Sequence of the first protein:
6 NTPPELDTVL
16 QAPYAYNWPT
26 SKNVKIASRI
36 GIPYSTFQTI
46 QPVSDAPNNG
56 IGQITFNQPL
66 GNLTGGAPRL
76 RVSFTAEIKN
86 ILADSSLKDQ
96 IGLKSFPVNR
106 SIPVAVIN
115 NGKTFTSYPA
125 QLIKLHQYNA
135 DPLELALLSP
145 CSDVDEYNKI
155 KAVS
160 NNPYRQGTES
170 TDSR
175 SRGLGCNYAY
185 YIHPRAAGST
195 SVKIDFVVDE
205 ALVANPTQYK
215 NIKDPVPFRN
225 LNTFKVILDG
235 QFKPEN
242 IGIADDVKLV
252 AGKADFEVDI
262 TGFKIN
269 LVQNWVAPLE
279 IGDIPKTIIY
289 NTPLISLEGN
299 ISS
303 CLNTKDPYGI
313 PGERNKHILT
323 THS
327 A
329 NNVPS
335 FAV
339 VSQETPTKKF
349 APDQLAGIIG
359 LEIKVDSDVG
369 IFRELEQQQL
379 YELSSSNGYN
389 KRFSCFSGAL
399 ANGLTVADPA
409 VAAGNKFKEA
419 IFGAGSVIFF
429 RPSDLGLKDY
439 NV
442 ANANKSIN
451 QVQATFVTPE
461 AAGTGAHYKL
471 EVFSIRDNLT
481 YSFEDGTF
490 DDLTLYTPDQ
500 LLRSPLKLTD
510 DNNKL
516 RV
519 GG

This data describes a binding interaction between two proteins.

Sequence of the second protein:
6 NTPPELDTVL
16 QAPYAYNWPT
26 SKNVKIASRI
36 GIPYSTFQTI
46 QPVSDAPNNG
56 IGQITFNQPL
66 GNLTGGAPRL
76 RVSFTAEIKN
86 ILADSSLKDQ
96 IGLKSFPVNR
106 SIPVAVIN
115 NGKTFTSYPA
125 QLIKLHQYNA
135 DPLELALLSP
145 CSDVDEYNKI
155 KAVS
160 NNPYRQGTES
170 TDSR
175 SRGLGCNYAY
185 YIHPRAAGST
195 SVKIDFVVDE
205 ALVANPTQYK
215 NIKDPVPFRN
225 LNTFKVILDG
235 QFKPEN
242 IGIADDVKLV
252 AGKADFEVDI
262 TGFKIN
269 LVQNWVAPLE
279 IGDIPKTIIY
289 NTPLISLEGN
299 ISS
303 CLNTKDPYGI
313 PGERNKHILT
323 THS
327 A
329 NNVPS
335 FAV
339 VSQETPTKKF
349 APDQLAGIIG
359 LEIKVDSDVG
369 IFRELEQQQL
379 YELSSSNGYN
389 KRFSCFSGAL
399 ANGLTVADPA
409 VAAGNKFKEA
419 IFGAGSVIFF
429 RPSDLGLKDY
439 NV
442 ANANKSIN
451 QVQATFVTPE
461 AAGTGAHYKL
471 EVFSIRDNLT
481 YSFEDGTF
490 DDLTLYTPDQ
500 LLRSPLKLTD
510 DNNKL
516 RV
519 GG

Residue-level contacts at the interface:
Residue K506 in the first protein is in contact with residue L15 in the second protein (closest heavy-atom distance 3.0 Å).
Residue Y19 in the first protein contacts residue K513 in the second protein (closest heavy-atom distance 3.1 Å).
Residue N28 in the first protein contacts residue R516 in the second protein (closest heavy-atom distance 2.9 Å).
Residue T487 in the first protein is in contact with residue N6 in the second protein (closest heavy-atom distance 3.1 Å).
Residue D12 in the first protein contacts residue I31 in the second protein (closest heavy-atom distance 3.0 Å).
Residue I31 in the first protein interacts with residue Y495 in the second protein (closest heavy-atom distance 3.3 Å).
Residue Q165 in the first protein contacts residue T403 in the second protein (closest heavy-atom distance 3.0 Å).
Residue K30 in the first protein contacts residue R516 in the second protein (closest heavy-atom distance 3.2 Å).
Residue T13 in the first protein interacts with residue I31 in the second protein (closest heavy-atom distance 3.2 Å).
Residue Y39 in the first protein is in contact with residue D432 in the second protein (closest heavy-atom distance 2.9 Å).
Residue Q165 in the first protein is in contact with residue N400 in the second protein (closest heavy-atom distance 3.0 Å).
Residue R34 in the first protein is in contact with residue R429 in the second protein (closest heavy-atom distance 3.3 Å).
Residue D485 in the first protein contacts residue N6 in the second protein (closest heavy-atom distance 2.8 Å).
Residue P504 in the first protein interacts with residue L15 in the second protein (closest heavy-atom distance 2.9 Å).
Residue Y39 in the first protein is in contact with residue S384 in the second protein (closest heavy-atom distance 3.4 Å).
Residue K506 in the first protein contacts residue A17 in the second protein (closest heavy-atom distance 3.2 Å).
Residue S503 in the first protein contacts residue T13 in the second protein (closest heavy-atom distance 2.7 Å).
Residue Y184 in the first protein interacts with residue G401 in the second protein (closest heavy-atom distance 3.0 Å).
Residue D203 in the first protein interacts with residue Q377 in the second protein (closest heavy-atom distance 3.1 Å).
Residue W23 in the first protein interacts with residue P283 in the second protein (closest heavy-atom distance 3.4 Å).
Residue Q16 in the first protein contacts residue I35 in the second protein (closest heavy-atom distance 3.0 Å).
Residue L92 in the first protein contacts residue L402 in the second protein (closest heavy-atom distance 3.4 Å).
Residue N22 in the first protein contacts residue L514 in the second protein (closest heavy-atom distance 3.0 Å).
Residue R76 in the first protein interacts with residue E374 in the second protein (closest heavy-atom distance 2.9 Å).
Residue A32 in the first protein contacts residue G520 in the second protein (closest heavy-atom distance 3.1 Å).
Residue R173 in the first protein interacts with residue Y379 in the second protein (closest heavy-atom distance 3.3 Å).
Residue L269 in the first protein contacts residue Q377 in the second protein (closest heavy-atom distance 3.4 Å).
Residue N181 in the first protein interacts with residue Q376 in the second protein (closest heavy-atom distance 3.0 Å).
Residue Y184 in the first protein is in contact with residue L398 in the second protein (closest heavy-atom distance 2.7 Å).
Residue Q16 in the first protein is in contact with residue S33 in the second protein (closest heavy-atom distance 2.8 Å).
Residue P24 in the first protein contacts residue I287 in the second protein (closest heavy-atom distance 2.8 Å).
Residue G166 in the first protein interacts with residue Y151 in the second protein (closest heavy-atom distance 3.0 Å).
Residue R34 in the first protein interacts with residue G520 in the second protein (closest heavy-atom distance 3.3 Å).
Residue S40 in the first protein contacts residue L433 in the second protein (closest heavy-atom distance 3.0 Å).
Residue A20 in the first protein contacts residue D218 in the second protein (closest heavy-atom distance 3.4 Å).
Residue G166 in the first protein interacts with residue A399 in the second protein (closest heavy-atom distance 3.3 Å).
Residue A32 in the first protein is in contact with residue N443 in the second protein (closest heavy-atom distance 3.1 Å).
Residue Y21 in the first protein interacts with residue W273 in the second protein (closest heavy-atom distance 2.9 Å).
Residue T170 in the first protein interacts with residue N160 in the second protein (closest heavy-atom distance 2.9 Å).
Residue E278 in the first protein is in contact with residue L501 in the second protein (closest heavy-atom distance 3.3 Å).
Residue S33 in the first protein interacts with residue A442 in the second protein (closest heavy-atom distance 2.7 Å).
Residue Y39 in the first protein is in contact with residue E372 in the second protein (closest heavy-atom distance 3.0 Å).
Residue Y495 in the first protein interacts with residue L11 in the second protein (closest heavy-atom distance 3.2 Å).
Residue G179 in the first protein interacts with residue S392 in the second protein (closest heavy-atom distance 2.7 Å).
Residue A20 in the first protein interacts with residue P219 in the second protein (closest heavy-atom distance 3.2 Å).
Residue Q165 in the first protein contacts residue G401 in the second protein (closest heavy-atom distance 3.4 Å).
Residue Y185 in the first protein interacts with residue I312 in the second protein (closest heavy-atom distance 3.4 Å).
Residue Y19 in the first protein is in contact with residue R516 in the second protein (closest heavy-atom distance 3.2 Å).
Residue D12 in the first protein interacts with residue K30 in the second protein (closest heavy-atom distance 3.3 Å).
Residue Y39 in the first protein interacts with residue L373 in the second protein (closest heavy-atom distance 3.4 Å).
Residue L507 in the first protein contacts residue P18 in the second protein (closest heavy-atom distance 3.4 Å).
Residue V14 in the first protein contacts residue I31 in the second protein (closest heavy-atom distance 3.0 Å).
Residue Y19 in the first protein is in contact with residue D218 in the second protein (closest heavy-atom distance 3.1 Å).
Residue V14 in the first protein is in contact with residue A32 in the second protein (closest heavy-atom distance 3.4 Å).
Residue I186 in the first protein contacts residue G401 in the second protein (closest heavy-atom distance 3.3 Å).
Residue D171 in the first protein interacts with residue R390 in the second protein (closest heavy-atom distance 2.6 Å).
Residue N22 in the first protein interacts with residue R516 in the second protein (closest heavy-atom distance 2.7 Å).
Residue V14 in the first protein is in contact with residue S33 in the second protein (closest heavy-atom distance 3.0 Å).
Residue Q165 in the first protein contacts residue L402 in the second protein (closest heavy-atom distance 2.9 Å).
Residue Q16 in the first protein is in contact with residue R34 in the second protein (closest heavy-atom distance 3.3 Å).